Contacts between the two chains:
Residue D332 in the first protein contacts residue Y54 in the second protein (closest heavy-atom distance 3.2 Å).
Residue W57 in the first protein contacts residue A53 in the second protein (closest heavy-atom distance 4.1 Å).
Residue W56 in the first protein is in contact with residue V2 in the second protein (closest heavy-atom distance 4.0 Å).
Residue N331 in the first protein interacts with residue Y54 in the second protein (closest heavy-atom distance 3.8 Å).
Residue T291 in the first protein is in contact with residue Y54 in the second protein (closest heavy-atom distance 3.8 Å).
Residue V151 in the first protein is in contact with residue E58 in the second protein (closest heavy-atom distance 4.1 Å).
Residue D185 in the first protein is in contact with residue S1 in the second protein (closest heavy-atom distance 2.6 Å).
Residue V151 in the first protein interacts with residue G3 in the second protein (closest heavy-atom distance 3.7 Å).
Residue D332 in the first protein is in contact with residue P52 in the second protein (closest heavy-atom distance 3.5 Å).
Residue L150 in the first protein interacts with residue G3 in the second protein (closest heavy-atom distance 3.9 Å).
Residue G102 in the first protein interacts with residue L115 in the second protein (closest heavy-atom distance 3.9 Å).
Residue M103 in the first protein contacts residue I108 in the second protein (closest heavy-atom distance 3.3 Å).
Residue V136 in the first protein contacts residue R61 in the second protein (closest heavy-atom distance 3.9 Å).
Residue G102 in the first protein is in contact with residue H109 in the second protein (closest heavy-atom distance 2.7 Å).
Residue R183 in the first protein contacts residue S1 in the second protein (closest heavy-atom distance 3.0 Å).
Residue Y139 in the first protein is in contact with residue V68 in the second protein (closest heavy-atom distance 3.0 Å).
Residue G152 in the first protein interacts with residue S116 in the second protein (closest heavy-atom distance 3.6 Å).
Residue Y139 in the first protein is in contact with residue T69 in the second protein (closest heavy-atom distance 4.2 Å).
Residue N138 in the first protein interacts with residue V68 in the second protein (closest heavy-atom distance 3.4 Å).
Residue W57 in the first protein is in contact with residue V2 in the second protein (closest heavy-atom distance 3.7 Å).
Residue Q140 in the first protein contacts residue T69 in the second protein (closest heavy-atom distance 2.8 Å).
Residue W57 in the first protein interacts with residue T107 in the second protein (closest heavy-atom distance 3.6 Å).
Residue H286 in the first protein contacts residue S1 in the second protein (closest heavy-atom distance 3.0 Å).
Residue D287 in the first protein contacts residue S5 in the second protein (closest heavy-atom distance 4.2 Å).
Residue D287 in the first protein is in contact with residue S1 in the second protein (closest heavy-atom distance 2.6 Å).
Residue G227 in the first protein interacts with residue S70 in the second protein (closest heavy-atom distance 3.6 Å).
Residue Q61 in the first protein interacts with residue I108 in the second protein (closest heavy-atom distance 3.4 Å).
Residue Q140 in the first protein is in contact with residue G72 in the second protein (closest heavy-atom distance 3.7 Å).
Residue M103 in the first protein contacts residue H109 in the second protein (closest heavy-atom distance 3.3 Å).
Residue L150 in the first protein interacts with residue T4 in the second protein (closest heavy-atom distance 4.1 Å).
Residue N137 in the first protein interacts with residue R61 in the second protein (closest heavy-atom distance 3.2 Å).
Residue W57 in the first protein contacts residue Y54 in the second protein (closest heavy-atom distance 3.3 Å).
Residue W57 in the first protein contacts residue I108 in the second protein (closest heavy-atom distance 3.8 Å).
Residue I224 in the first protein contacts residue T4 in the second protein (closest heavy-atom distance 3.5 Å).
Residue E135 in the first protein contacts residue L117 in the second protein (closest heavy-atom distance 3.3 Å).
Residue E222 in the first protein contacts residue T4 in the second protein (closest heavy-atom distance 3.8 Å).
Residue E229 in the first protein contacts residue S70 in the second protein (closest heavy-atom distance 3.7 Å).
Residue N137 in the first protein contacts residue V68 in the second protein (closest heavy-atom distance 2.9 Å).
Residue D52 in the first protein is in contact with residue G110 in the second protein (closest heavy-atom distance 3.9 Å).
Residue T291 in the first protein contacts residue S5 in the second protein (closest heavy-atom distance 3.8 Å).
Residue W56 in the first protein is in contact with residue Y54 in the second protein (closest heavy-atom distance 3.7 Å).
Residue Q140 in the first protein interacts with residue V68 in the second protein (closest heavy-atom distance 3.8 Å).
Residue D287 in the first protein contacts residue V2 in the second protein (closest heavy-atom distance 3.0 Å).
Residue M103 in the first protein is in contact with residue G110 in the second protein (closest heavy-atom distance 3.8 Å).
Residue E222 in the first protein is in contact with residue S1 in the second protein (closest heavy-atom distance 3.0 Å).
Residue Q140 in the first protein is in contact with residue S70 in the second protein (closest heavy-atom distance 3.5 Å).
Residue E135 in the first protein interacts with residue D65 in the second protein (closest heavy-atom distance 3.9 Å).
Residue Y60 in the first protein is in contact with residue S1 in the second protein (closest heavy-atom distance 3.7 Å).
Residue V151 in the first protein interacts with residue C6 in the second protein (closest heavy-atom distance 3.8 Å).
Residue T291 in the first protein contacts residue A11 in the second protein (closest heavy-atom distance 3.8 Å).
Residue G228 in the first protein interacts with residue S70 in the second protein (closest heavy-atom distance 2.4 Å).
Residue Y60 in the first protein contacts residue V2 in the second protein (closest heavy-atom distance 3.6 Å).
Residue Y139 in the first protein contacts residue I7 in the second protein (closest heavy-atom distance 3.7 Å).
Residue E135 in the first protein is in contact with residue S116 in the second protein (closest heavy-atom distance 3.3 Å).
Residue E135 in the first protein is in contact with residue R61 in the second protein (closest heavy-atom distance 3.4 Å).
Residue N331 in the first protein interacts with residue P52 in the second protein (closest heavy-atom distance 4.1 Å).
Residue N137 in the first protein is in contact with residue V67 in the second protein (closest heavy-atom distance 3.5 Å).
Residue T291 in the first protein contacts residue M10 in the second protein (closest heavy-atom distance 3.7 Å).
Residue V151 in the first protein is in contact with residue I108 in the second protein (closest heavy-atom distance 3.5 Å).
Residue D332 in the first protein interacts with residue A53 in the second protein (closest heavy-atom distance 2.8 Å).

This data describes a binding interaction between two proteins.

Sequence of the first protein:
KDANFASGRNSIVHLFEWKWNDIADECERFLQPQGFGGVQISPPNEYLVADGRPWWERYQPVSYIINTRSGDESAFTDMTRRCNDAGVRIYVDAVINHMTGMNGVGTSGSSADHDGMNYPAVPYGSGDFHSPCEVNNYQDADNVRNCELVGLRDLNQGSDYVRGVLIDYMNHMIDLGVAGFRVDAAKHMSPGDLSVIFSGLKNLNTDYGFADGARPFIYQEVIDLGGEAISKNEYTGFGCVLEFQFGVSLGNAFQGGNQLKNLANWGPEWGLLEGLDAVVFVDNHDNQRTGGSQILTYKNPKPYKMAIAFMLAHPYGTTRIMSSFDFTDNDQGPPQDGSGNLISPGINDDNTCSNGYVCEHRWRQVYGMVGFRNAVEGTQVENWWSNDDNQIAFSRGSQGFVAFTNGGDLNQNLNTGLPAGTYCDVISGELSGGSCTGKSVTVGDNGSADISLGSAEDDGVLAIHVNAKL

Sequence of the second protein:
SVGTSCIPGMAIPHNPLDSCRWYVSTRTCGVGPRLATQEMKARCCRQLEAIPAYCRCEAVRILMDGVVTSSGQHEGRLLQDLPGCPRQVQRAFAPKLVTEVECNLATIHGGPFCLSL